Interface contacts:
Residue R442 in the second protein interacts with residue M1 in the first protein (closest heavy-atom distance 4.5 Å).
Residue K415 in the second protein is in contact with residue L23 in the first protein (closest heavy-atom distance 3.6 Å).
Residue K415 in the second protein is in contact with residue A26 in the first protein (closest heavy-atom distance 4.6 Å).
Residue L419 in the second protein contacts residue I24 in the first protein (closest heavy-atom distance 5.0 Å).
Residue M437 in the second protein interacts with residue V9 in the first protein (closest heavy-atom distance 4.2 Å).
Residue A418 in the second protein interacts with residue L23 in the first protein (closest heavy-atom distance 4.1 Å).
Residue L419 in the second protein is in contact with residue L23 in the first protein (closest heavy-atom distance 3.7 Å).
Residue M436 in the second protein interacts with residue M1 in the first protein (closest heavy-atom distance 4.7 Å).
Residue M430 in the second protein contacts residue L16 in the first protein (closest heavy-atom distance 3.8 Å).
Residue L422 in the second protein interacts with residue L23 in the first protein (closest heavy-atom distance 4.4 Å).
Residue K415 in the second protein contacts residue N25 in the first protein (closest heavy-atom distance 4.8 Å).
Residue K415 in the second protein is in contact with residue I24 in the first protein (closest heavy-atom distance 3.0 Å).
Residue M437 in the second protein interacts with residue M1 in the first protein (closest heavy-atom distance 3.3 Å).
Residue M430 in the second protein contacts residue F13 in the first protein (closest heavy-atom distance 3.6 Å).

Sequence of the second protein:
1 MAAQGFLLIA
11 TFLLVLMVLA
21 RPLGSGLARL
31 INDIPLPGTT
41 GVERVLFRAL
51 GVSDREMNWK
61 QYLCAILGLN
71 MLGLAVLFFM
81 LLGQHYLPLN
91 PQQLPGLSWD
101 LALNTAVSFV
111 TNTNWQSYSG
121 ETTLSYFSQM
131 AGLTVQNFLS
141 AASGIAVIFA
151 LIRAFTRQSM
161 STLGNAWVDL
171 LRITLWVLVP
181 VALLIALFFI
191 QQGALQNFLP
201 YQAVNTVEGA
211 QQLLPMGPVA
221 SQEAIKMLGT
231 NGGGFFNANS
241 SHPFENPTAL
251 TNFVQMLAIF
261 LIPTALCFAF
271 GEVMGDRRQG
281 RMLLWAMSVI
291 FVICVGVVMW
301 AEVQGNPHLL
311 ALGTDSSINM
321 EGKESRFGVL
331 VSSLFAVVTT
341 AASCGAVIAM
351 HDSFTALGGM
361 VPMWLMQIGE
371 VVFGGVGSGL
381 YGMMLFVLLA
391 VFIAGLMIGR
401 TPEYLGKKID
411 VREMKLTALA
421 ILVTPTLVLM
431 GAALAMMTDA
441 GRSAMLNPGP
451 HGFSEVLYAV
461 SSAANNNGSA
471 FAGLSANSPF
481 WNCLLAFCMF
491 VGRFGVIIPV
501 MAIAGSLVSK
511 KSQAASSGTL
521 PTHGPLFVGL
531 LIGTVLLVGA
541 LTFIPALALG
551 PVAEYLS

Sequence of the first protein:
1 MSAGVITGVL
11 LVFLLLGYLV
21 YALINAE

These two protein chains interact to form a complex.